Sequence of protein 2:
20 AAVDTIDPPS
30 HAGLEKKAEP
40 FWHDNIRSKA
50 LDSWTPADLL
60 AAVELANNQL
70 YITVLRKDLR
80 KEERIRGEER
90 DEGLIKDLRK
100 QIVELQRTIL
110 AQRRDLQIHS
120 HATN

Sequence of protein 1:
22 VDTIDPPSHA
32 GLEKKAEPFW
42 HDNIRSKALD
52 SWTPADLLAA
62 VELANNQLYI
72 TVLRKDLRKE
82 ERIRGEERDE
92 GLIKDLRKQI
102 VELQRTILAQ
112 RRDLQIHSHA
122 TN

Residue-level contacts at the interface:
Residue A56 in protein 2 is in contact with residue D43 in protein 1 (closest heavy-atom distance 3.8 Å).
Residue D114 in protein 2 is in contact with residue R112 in protein 1 (closest heavy-atom distance 2.9 Å).
Residue E103 in protein 2 is in contact with residue R106 in protein 1 (closest heavy-atom distance 2.9 Å).
Residue Q116 in protein 2 is in contact with residue H120 in protein 1 (closest heavy-atom distance 3.6 Å).
Residue A31 in protein 2 is in contact with residue F40 in protein 1 (closest heavy-atom distance 4.0 Å).
Residue L97 in protein 2 interacts with residue R98 in protein 1 (closest heavy-atom distance 3.7 Å).
Residue Y70 in protein 2 interacts with residue L78 in protein 1 (closest heavy-atom distance 3.5 Å).
Residue D57 in protein 2 is in contact with residue I117 in protein 1 (closest heavy-atom distance 3.9 Å).
Residue H30 in protein 2 contacts residue D43 in protein 1 (closest heavy-atom distance 2.7 Å).
Residue D57 in protein 2 interacts with residue R112 in protein 1 (closest heavy-atom distance 3.0 Å).
Residue L59 in protein 2 contacts residue D43 in protein 1 (closest heavy-atom distance 3.5 Å).
Residue L74 in protein 2 is in contact with residue R98 in protein 1 (closest heavy-atom distance 3.5 Å).
Residue T107 in protein 2 is in contact with residue Q105 in protein 1 (closest heavy-atom distance 3.5 Å).
Residue S52 in protein 2 is in contact with residue N123 in protein 1 (closest heavy-atom distance 2.8 Å).
Residue E34 in protein 2 is in contact with residue R79 in protein 1 (closest heavy-atom distance 2.9 Å).
Residue Y70 in protein 2 is in contact with residue E82 in protein 1 (closest heavy-atom distance 2.5 Å).
Residue Q111 in protein 2 interacts with residue Q105 in protein 1 (closest heavy-atom distance 4.1 Å).
Residue H30 in protein 2 is in contact with residue P39 in protein 1 (closest heavy-atom distance 3.6 Å).
Residue L59 in protein 2 contacts residue Q68 in protein 1 (closest heavy-atom distance 3.6 Å).
Residue H30 in protein 2 contacts residue T72 in protein 1 (closest heavy-atom distance 4.0 Å).
Residue T54 in protein 2 is in contact with residue S47 in protein 1 (closest heavy-atom distance 3.6 Å).
Residue D114 in protein 2 contacts residue S119 in protein 1 (closest heavy-atom distance 3.1 Å).
Residue Y70 in protein 2 interacts with residue R79 in protein 1 (closest heavy-atom distance 3.3 Å).
Residue K48 in protein 2 is in contact with residue N123 in protein 1 (closest heavy-atom distance 2.8 Å).
Residue E63 in protein 2 is in contact with residue R75 in protein 1 (closest heavy-atom distance 2.8 Å).
Residue D57 in protein 2 contacts residue N123 in protein 1 (closest heavy-atom distance 3.6 Å).
Residue L115 in protein 2 is in contact with residue R112 in protein 1 (closest heavy-atom distance 3.9 Å).
Residue L93 in protein 2 is in contact with residue E91 in protein 1 (closest heavy-atom distance 3.9 Å).
Residue N66 in protein 2 is in contact with residue R75 in protein 1 (closest heavy-atom distance 3.3 Å).
Residue Q100 in protein 2 interacts with residue R98 in protein 1 (closest heavy-atom distance 2.8 Å).
Residue L104 in protein 2 interacts with residue V102 in protein 1 (closest heavy-atom distance 4.2 Å).
Residue Q100 in protein 2 interacts with residue K95 in protein 1 (closest heavy-atom distance 3.9 Å).
Residue Q111 in protein 2 is in contact with residue L109 in protein 1 (closest heavy-atom distance 3.9 Å).
Residue E63 in protein 2 contacts residue I71 in protein 1 (closest heavy-atom distance 3.2 Å).
Residue D114 in protein 2 contacts residue L109 in protein 1 (closest heavy-atom distance 3.6 Å).
Residue D57 in protein 2 interacts with residue S119 in protein 1 (closest heavy-atom distance 2.9 Å).
Residue A56 in protein 2 contacts residue S47 in protein 1 (closest heavy-atom distance 2.8 Å).
Residue K48 in protein 2 is in contact with residue S119 in protein 1 (closest heavy-atom distance 3.1 Å).
Residue A31 in protein 2 is in contact with residue T72 in protein 1 (closest heavy-atom distance 3.5 Å).
Residue N67 in protein 2 contacts residue Q105 in protein 1 (closest heavy-atom distance 2.8 Å).
Residue P55 in protein 2 interacts with residue S47 in protein 1 (closest heavy-atom distance 3.4 Å).
Residue E103 in protein 2 interacts with residue K99 in protein 1 (closest heavy-atom distance 3.6 Å).
Residue T54 in protein 2 interacts with residue T122 in protein 1 (closest heavy-atom distance 3.8 Å).
Residue Y70 in protein 2 contacts residue R98 in protein 1 (closest heavy-atom distance 2.9 Å).
Residue E34 in protein 2 is in contact with residue R75 in protein 1 (closest heavy-atom distance 4.0 Å).
Residue P55 in protein 2 interacts with residue D43 in protein 1 (closest heavy-atom distance 3.4 Å).
Residue A110 in protein 2 is in contact with residue L109 in protein 1 (closest heavy-atom distance 3.7 Å).
Residue A60 in protein 2 contacts residue R112 in protein 1 (closest heavy-atom distance 4.0 Å).
Residue A56 in protein 2 contacts residue R112 in protein 1 (closest heavy-atom distance 3.3 Å).
Residue H30 in protein 2 interacts with residue F40 in protein 1 (closest heavy-atom distance 3.3 Å).
Residue A56 in protein 2 contacts residue N44 in protein 1 (closest heavy-atom distance 3.3 Å).
Residue L59 in protein 2 interacts with residue F40 in protein 1 (closest heavy-atom distance 3.7 Å).
Residue T107 in protein 2 interacts with residue R106 in protein 1 (closest heavy-atom distance 3.0 Å).
Residue Q116 in protein 2 contacts residue S119 in protein 1 (closest heavy-atom distance 3.6 Å).
Residue E63 in protein 2 is in contact with residue Q105 in protein 1 (closest heavy-atom distance 2.8 Å).
Residue L115 in protein 2 interacts with residue S119 in protein 1 (closest heavy-atom distance 3.3 Å).
Residue D114 in protein 2 is in contact with residue H118 in protein 1 (closest heavy-atom distance 3.6 Å).
Residue L59 in protein 2 interacts with residue N44 in protein 1 (closest heavy-atom distance 3.9 Å).
Residue T107 in protein 2 interacts with residue V102 in protein 1 (closest heavy-atom distance 3.4 Å).
Residue D96 in protein 2 contacts residue K95 in protein 1 (closest heavy-atom distance 3.2 Å).

This data describes a binding interaction between two proteins.